Sequence of chain A:
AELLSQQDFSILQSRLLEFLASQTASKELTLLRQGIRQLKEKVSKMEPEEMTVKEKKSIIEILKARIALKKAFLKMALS

Interface contacts:
Residue F128 in chain B interacts with residue F90 in chain A (closest heavy-atom distance 4.0 Å).
Residue F136 in chain B is in contact with residue L86 in chain A (closest heavy-atom distance 3.5 Å).
Residue F136 in chain B is in contact with residue K87 in chain A (closest heavy-atom distance 3.1 Å).
Residue S132 in chain B contacts residue F90 in chain A (closest heavy-atom distance 3.3 Å).
Residue F136 in chain B is in contact with residue R83 in chain A (closest heavy-atom distance 4.3 Å).
Residue F128 in chain B interacts with residue A94 in chain A (closest heavy-atom distance 4.9 Å).
Residue L131 in chain B contacts residue F90 in chain A (closest heavy-atom distance 3.2 Å).
Residue F136 in chain B is in contact with residue F90 in chain A (closest heavy-atom distance 3.8 Å).
Residue L135 in chain B interacts with residue L86 in chain A (closest heavy-atom distance 4.2 Å).

This data describes a binding interaction between two proteins.

Sequence of chain B:
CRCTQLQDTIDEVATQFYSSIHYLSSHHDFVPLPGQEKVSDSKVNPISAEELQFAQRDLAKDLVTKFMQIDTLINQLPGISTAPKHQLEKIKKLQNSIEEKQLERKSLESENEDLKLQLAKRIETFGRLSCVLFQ